Sequence of chain B:
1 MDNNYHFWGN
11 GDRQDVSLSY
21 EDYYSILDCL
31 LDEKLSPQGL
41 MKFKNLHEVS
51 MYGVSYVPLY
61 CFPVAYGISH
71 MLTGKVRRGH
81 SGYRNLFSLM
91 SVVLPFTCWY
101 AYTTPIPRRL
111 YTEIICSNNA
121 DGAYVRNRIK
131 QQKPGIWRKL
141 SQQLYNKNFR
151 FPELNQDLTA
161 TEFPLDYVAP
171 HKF

The following describes two proteins that form a bound complex.

Residue-level contacts at the interface:
Residue R545 in chain A contacts residue Y100 in chain B (closest heavy-atom distance 2.9 Å).
Residue R529 in chain A interacts with residue F7 in chain B (closest heavy-atom distance 3.4 Å).
Residue R524 in chain A is in contact with residue W8 in chain B (closest heavy-atom distance 3.6 Å).
Residue F531 in chain A contacts residue Y60 in chain B (closest heavy-atom distance 2.2 Å).
Residue Y562 in chain A interacts with residue D166 in chain B (closest heavy-atom distance 3.5 Å).
Residue D534 in chain A contacts residue R108 in chain B (closest heavy-atom distance 3.0 Å).
Residue E572 in chain A interacts with residue N127 in chain B (closest heavy-atom distance 3.2 Å).
Residue R545 in chain A interacts with residue T104 in chain B (closest heavy-atom distance 2.6 Å).
Residue K536 in chain A is in contact with residue N10 in chain B (closest heavy-atom distance 2.8 Å).
Residue F538 in chain A interacts with residue V57 in chain B (closest heavy-atom distance 3.5 Å).
Residue T571 in chain A interacts with residue Q131 in chain B (closest heavy-atom distance 3.3 Å).
Residue R524 in chain A interacts with residue E48 in chain B (closest heavy-atom distance 2.5 Å).
Residue L535 in chain A contacts residue Y60 in chain B (closest heavy-atom distance 3.2 Å).
Residue F538 in chain A contacts residue A101 in chain B (closest heavy-atom distance 3.3 Å).
Residue I554 in chain A contacts residue Y167 in chain B (closest heavy-atom distance 3.4 Å).
Residue T543 in chain A interacts with residue R13 in chain B (closest heavy-atom distance 3.4 Å).
Residue Y511 in chain A interacts with residue Y52 in chain B (closest heavy-atom distance 3.3 Å).
Residue Y373 in chain A is in contact with residue N85 in chain B (closest heavy-atom distance 3.1 Å).
Residue Q575 in chain A contacts residue Q131 in chain B (closest heavy-atom distance 2.9 Å).
Residue N544 in chain A contacts residue R13 in chain B (closest heavy-atom distance 2.7 Å).
Residue R545 in chain A contacts residue T103 in chain B (closest heavy-atom distance 3.2 Å).
Residue R356 in chain A contacts residue E21 in chain B (closest heavy-atom distance 2.7 Å).
Residue I554 in chain A is in contact with residue R138 in chain B (closest heavy-atom distance 3.5 Å).
Residue T533 in chain A interacts with residue N10 in chain B (closest heavy-atom distance 3.3 Å).
Residue L359 in chain A contacts residue F96 in chain B (closest heavy-atom distance 3.5 Å).
Residue L537 in chain A interacts with residue P107 in chain B (closest heavy-atom distance 3.4 Å).
Residue D534 in chain A contacts residue Y20 in chain B (closest heavy-atom distance 3.4 Å).
Residue L570 in chain A interacts with residue N127 in chain B (closest heavy-atom distance 3.2 Å).
Residue L526 in chain A is in contact with residue F7 in chain B (closest heavy-atom distance 3.5 Å).
Residue W497 in chain A is in contact with residue S91 in chain B (closest heavy-atom distance 3.3 Å).
Residue Q575 in chain A interacts with residue R128 in chain B (closest heavy-atom distance 3.3 Å).
Residue Q487 in chain A is in contact with residue R84 in chain B (closest heavy-atom distance 2.8 Å).
Residue N574 in chain A contacts residue R128 in chain B (closest heavy-atom distance 3.5 Å).
Residue F506 in chain A is in contact with residue Y24 in chain B (closest heavy-atom distance 3.6 Å).
Residue S552 in chain A interacts with residue Q142 in chain B (closest heavy-atom distance 2.7 Å).
Residue Y493 in chain A is in contact with residue S91 in chain B (closest heavy-atom distance 2.5 Å).
Residue Y540 in chain A is in contact with residue M1 in chain B (closest heavy-atom distance 3.2 Å).
Residue R356 in chain A interacts with residue W99 in chain B (closest heavy-atom distance 3.2 Å).
Residue Y563 in chain A contacts residue D166 in chain B (closest heavy-atom distance 2.8 Å).
Residue F538 in chain A contacts residue Y20 in chain B (closest heavy-atom distance 3.5 Å).
Residue D534 in chain A contacts residue Y60 in chain B (closest heavy-atom distance 3.3 Å).
Residue R524 in chain A contacts residue N45 in chain B (closest heavy-atom distance 2.7 Å).
Residue D534 in chain A is in contact with residue G53 in chain B (closest heavy-atom distance 3.1 Å).
Residue F556 in chain A is in contact with residue Y167 in chain B (closest heavy-atom distance 3.5 Å).
Residue L537 in chain A is in contact with residue G9 in chain B (closest heavy-atom distance 3.5 Å).
Residue V530 in chain A is in contact with residue Y52 in chain B (closest heavy-atom distance 3.5 Å).
Residue V366 in chain A contacts residue V92 in chain B (closest heavy-atom distance 3.5 Å).
Residue L359 in chain A interacts with residue P95 in chain B (closest heavy-atom distance 3.6 Å).
Residue G541 in chain A contacts residue P105 in chain B (closest heavy-atom distance 3.4 Å).
Residue F531 in chain A interacts with residue Y56 in chain B (closest heavy-atom distance 3.5 Å).
Residue Y562 in chain A contacts residue L165 in chain B (closest heavy-atom distance 3.3 Å).
Residue L537 in chain A interacts with residue N10 in chain B (closest heavy-atom distance 3.5 Å).
Residue G527 in chain A is in contact with residue Y56 in chain B (closest heavy-atom distance 2.9 Å).
Residue P551 in chain A contacts residue Q142 in chain B (closest heavy-atom distance 3.4 Å).
Residue Y511 in chain A interacts with residue S55 in chain B (closest heavy-atom distance 3.0 Å).
Residue Y563 in chain A contacts residue P134 in chain B (closest heavy-atom distance 3.6 Å).
Residue Y540 in chain A is in contact with residue R13 in chain B (closest heavy-atom distance 3.4 Å).
Residue L546 in chain A contacts residue Y100 in chain B (closest heavy-atom distance 3.3 Å).
Residue K510 in chain A interacts with residue M51 in chain B (closest heavy-atom distance 3.3 Å).
Residue I565 in chain A contacts residue Q131 in chain B (closest heavy-atom distance 3.2 Å).

Sequence of chain A:
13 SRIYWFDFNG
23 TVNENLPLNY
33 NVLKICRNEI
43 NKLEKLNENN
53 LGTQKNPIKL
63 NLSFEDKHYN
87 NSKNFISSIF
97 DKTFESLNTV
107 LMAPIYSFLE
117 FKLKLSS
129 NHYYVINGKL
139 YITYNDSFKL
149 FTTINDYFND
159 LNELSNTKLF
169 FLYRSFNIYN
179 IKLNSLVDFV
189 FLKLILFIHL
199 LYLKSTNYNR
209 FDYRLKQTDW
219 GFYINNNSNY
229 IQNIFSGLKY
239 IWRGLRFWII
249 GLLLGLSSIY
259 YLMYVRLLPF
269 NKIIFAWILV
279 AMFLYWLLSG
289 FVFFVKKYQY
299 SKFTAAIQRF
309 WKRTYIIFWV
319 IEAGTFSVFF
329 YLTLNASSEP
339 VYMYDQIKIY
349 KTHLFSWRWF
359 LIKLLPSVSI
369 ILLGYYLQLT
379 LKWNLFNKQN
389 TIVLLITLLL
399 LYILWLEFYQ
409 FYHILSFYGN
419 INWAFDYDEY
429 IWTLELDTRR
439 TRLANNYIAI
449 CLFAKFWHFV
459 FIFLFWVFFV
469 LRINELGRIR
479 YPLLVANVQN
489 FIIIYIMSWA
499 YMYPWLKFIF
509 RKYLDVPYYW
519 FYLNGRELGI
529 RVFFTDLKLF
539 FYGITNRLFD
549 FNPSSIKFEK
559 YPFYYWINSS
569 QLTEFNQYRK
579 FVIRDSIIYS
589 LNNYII